Sequence of chain A:
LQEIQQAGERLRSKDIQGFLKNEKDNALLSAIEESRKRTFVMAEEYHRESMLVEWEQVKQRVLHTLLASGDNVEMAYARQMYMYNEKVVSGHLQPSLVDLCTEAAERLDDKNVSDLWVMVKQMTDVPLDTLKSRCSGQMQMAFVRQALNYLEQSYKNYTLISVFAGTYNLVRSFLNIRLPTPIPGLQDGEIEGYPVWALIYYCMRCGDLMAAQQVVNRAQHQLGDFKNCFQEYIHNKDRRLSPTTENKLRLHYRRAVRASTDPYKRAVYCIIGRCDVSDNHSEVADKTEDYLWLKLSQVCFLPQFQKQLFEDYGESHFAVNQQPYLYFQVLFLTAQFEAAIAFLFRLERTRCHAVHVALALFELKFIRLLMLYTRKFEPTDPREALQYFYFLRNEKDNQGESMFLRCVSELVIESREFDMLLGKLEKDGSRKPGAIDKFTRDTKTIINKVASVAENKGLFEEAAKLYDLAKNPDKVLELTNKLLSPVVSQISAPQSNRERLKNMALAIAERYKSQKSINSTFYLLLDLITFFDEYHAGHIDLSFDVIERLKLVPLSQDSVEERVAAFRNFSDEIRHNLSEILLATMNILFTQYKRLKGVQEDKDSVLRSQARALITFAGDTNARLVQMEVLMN

Contacts between the two chains:
Residue A39 in chain A is in contact with residue M507 in chain B (closest heavy-atom distance 3.5 Å).
Residue A39 in chain A is in contact with residue L503 in chain B (closest heavy-atom distance 4.7 Å).
Residue E35 in chain A is in contact with residue N504 in chain B (closest heavy-atom distance 3.9 Å).
Residue I36 in chain A contacts residue C500 in chain B (closest heavy-atom distance 4.0 Å).
Residue A39 in chain A interacts with residue N504 in chain B (closest heavy-atom distance 4.5 Å).
Residue L33 in chain A is in contact with residue L483 in chain B (closest heavy-atom distance 4.0 Å).
Residue I36 in chain A contacts residue N504 in chain B (closest heavy-atom distance 3.6 Å).

This data describes a binding interaction between two proteins.

Sequence of chain B:
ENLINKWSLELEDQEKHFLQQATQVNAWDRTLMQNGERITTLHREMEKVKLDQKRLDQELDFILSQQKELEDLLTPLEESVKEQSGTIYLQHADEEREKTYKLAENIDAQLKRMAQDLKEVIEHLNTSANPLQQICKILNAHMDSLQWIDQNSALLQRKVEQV